Residue-level contacts at the interface:
Residue L26 in protein 2 contacts residue Y2 in protein 1 (closest heavy-atom distance 3.4 Å).
Residue I78 in protein 2 is in contact with residue I5 in protein 1 (closest heavy-atom distance 3.5 Å).
Residue F19 in protein 2 is in contact with residue Y2 in protein 1 (closest heavy-atom distance 3.5 Å).
Residue R62 in protein 2 is in contact with residue Y2 in protein 1 (closest heavy-atom distance 4.2 Å).
Residue Y71 in protein 2 contacts residue E8 in protein 1 (closest heavy-atom distance 4.1 Å).
Residue Q24 in protein 2 is in contact with residue I5 in protein 1 (closest heavy-atom distance 4.1 Å).
Residue F19 in protein 2 contacts residue I5 in protein 1 (closest heavy-atom distance 4.4 Å).
Residue M17 in protein 2 is in contact with residue Y2 in protein 1 (closest heavy-atom distance 4.7 Å).
Residue I78 in protein 2 is in contact with residue A9 in protein 1 (closest heavy-atom distance 4.1 Å).
Residue Y71 in protein 2 is in contact with residue P4 in protein 1 (closest heavy-atom distance 3.9 Å).
Residue T69 in protein 2 is in contact with residue Y2 in protein 1 (closest heavy-atom distance 3.5 Å).
Residue R68 in protein 2 contacts residue Y2 in protein 1 (closest heavy-atom distance 3.1 Å).
Residue Y71 in protein 2 is in contact with residue E3 in protein 1 (closest heavy-atom distance 3.3 Å).
Residue R62 in protein 2 interacts with residue I5 in protein 1 (closest heavy-atom distance 3.8 Å).
Residue R70 in protein 2 contacts residue E3 in protein 1 (closest heavy-atom distance 3.1 Å).
Residue Y71 in protein 2 contacts residue I5 in protein 1 (closest heavy-atom distance 4.5 Å).
Residue T69 in protein 2 interacts with residue E3 in protein 1 (closest heavy-atom distance 3.0 Å).
Residue Y71 in protein 2 interacts with residue P6 in protein 1 (closest heavy-atom distance 3.1 Å).
Residue Y71 in protein 2 contacts residue A9 in protein 1 (closest heavy-atom distance 3.4 Å).
Residue Q24 in protein 2 contacts residue P4 in protein 1 (closest heavy-atom distance 4.1 Å).
Residue L60 in protein 2 interacts with residue I5 in protein 1 (closest heavy-atom distance 4.5 Å).
Residue Q24 in protein 2 is in contact with residue Y2 in protein 1 (closest heavy-atom distance 4.6 Å).
Residue E25 in protein 2 interacts with residue Y2 in protein 1 (closest heavy-atom distance 4.7 Å).

The following describes two proteins that form a bound complex.

Sequence of protein 1:
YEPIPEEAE

Sequence of protein 2:
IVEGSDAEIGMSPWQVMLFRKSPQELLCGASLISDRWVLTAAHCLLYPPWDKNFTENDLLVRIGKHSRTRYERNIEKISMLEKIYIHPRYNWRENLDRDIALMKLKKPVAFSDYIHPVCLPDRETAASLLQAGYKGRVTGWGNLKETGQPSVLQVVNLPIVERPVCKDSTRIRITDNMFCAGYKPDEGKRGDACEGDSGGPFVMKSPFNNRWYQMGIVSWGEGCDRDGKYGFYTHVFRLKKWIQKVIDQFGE